These two protein chains interact to form a complex.

Sequence of chain A:
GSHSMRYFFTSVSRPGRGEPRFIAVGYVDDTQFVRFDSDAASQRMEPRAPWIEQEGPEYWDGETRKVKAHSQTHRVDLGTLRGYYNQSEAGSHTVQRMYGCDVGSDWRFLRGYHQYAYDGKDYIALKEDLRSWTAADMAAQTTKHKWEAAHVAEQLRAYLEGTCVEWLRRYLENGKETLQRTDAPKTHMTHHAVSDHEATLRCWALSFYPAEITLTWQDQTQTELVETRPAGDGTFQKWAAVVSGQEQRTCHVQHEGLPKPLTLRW

Contacts between the two chains:
Residue H94 in chain A interacts with residue L2 in chain B (closest heavy-atom distance 3.9 Å).
Residue Y195 in chain A interacts with residue Y1 in chain B (closest heavy-atom distance 2.8 Å).
Residue Y108 in chain A interacts with residue L9 in chain B (closest heavy-atom distance 2.8 Å).
Residue I148 in chain A contacts residue L9 in chain B (closest heavy-atom distance 4.9 Å).
Residue W171 in chain A contacts residue L9 in chain B (closest heavy-atom distance 3.4 Å).
Residue H94 in chain A is in contact with residue T6 in chain B (closest heavy-atom distance 3.7 Å).
Residue Y140 in chain A interacts with residue L9 in chain B (closest heavy-atom distance 3.6 Å).
Residue Y147 in chain A is in contact with residue L9 in chain B (closest heavy-atom distance 3.9 Å).
Residue F33 in chain A interacts with residue L2 in chain B (closest heavy-atom distance 3.7 Å).
Residue H138 in chain A interacts with residue F7 in chain B (closest heavy-atom distance 4.4 Å).
Residue T97 in chain A is in contact with residue L8 in chain B (closest heavy-atom distance 3.7 Å).
Residue Q179 in chain A interacts with residue Q3 in chain B (closest heavy-atom distance 4.4 Å).
Residue T187 in chain A is in contact with residue Y1 in chain B (closest heavy-atom distance 3.5 Å).
Residue Y31 in chain A contacts residue Y1 in chain B (closest heavy-atom distance 2.7 Å).
Residue K90 in chain A interacts with residue Y1 in chain B (closest heavy-atom distance 3.6 Å).
Residue R121 in chain A interacts with residue Q3 in chain B (closest heavy-atom distance 4.3 Å).
Residue T166 in chain A contacts residue L9 in chain B (closest heavy-atom distance 5.0 Å).
Residue V91 in chain A is in contact with residue L2 in chain B (closest heavy-atom distance 3.9 Å).
Residue L105 in chain A is in contact with residue L9 in chain B (closest heavy-atom distance 3.7 Å).
Residue V176 in chain A is in contact with residue F7 in chain B (closest heavy-atom distance 3.6 Å).
Residue Y140 in chain A is in contact with residue F7 in chain B (closest heavy-atom distance 3.9 Å).
Residue H94 in chain A is in contact with residue R5 in chain B (closest heavy-atom distance 5.0 Å).
Residue E87 in chain A contacts residue Y1 in chain B (closest heavy-atom distance 3.6 Å).
Residue Y183 in chain A contacts residue Y1 in chain B (closest heavy-atom distance 2.6 Å).
Residue T104 in chain A interacts with residue L9 in chain B (closest heavy-atom distance 3.6 Å).
Residue D101 in chain A contacts residue F7 in chain B (closest heavy-atom distance 4.5 Å).
Residue Y83 in chain A is in contact with residue Y1 in chain B (closest heavy-atom distance 4.0 Å).
Residue D101 in chain A interacts with residue L8 in chain B (closest heavy-atom distance 4.0 Å).
Residue K90 in chain A is in contact with residue L2 in chain B (closest heavy-atom distance 2.7 Å).
Residue K170 in chain A contacts residue L8 in chain B (closest heavy-atom distance 4.5 Å).
Residue W191 in chain A contacts residue Y1 in chain B (closest heavy-atom distance 3.3 Å).
Residue M29 in chain A interacts with residue Y1 in chain B (closest heavy-atom distance 4.0 Å).
Residue L180 in chain A is in contact with residue Q3 in chain B (closest heavy-atom distance 3.7 Å).
Residue T97 in chain A contacts residue F7 in chain B (closest heavy-atom distance 3.8 Å).
Residue M69 in chain A interacts with residue L2 in chain B (closest heavy-atom distance 3.3 Å).
Residue E87 in chain A contacts residue L2 in chain B (closest heavy-atom distance 3.1 Å).
Residue T167 in chain A interacts with residue L9 in chain B (closest heavy-atom distance 2.7 Å).
Residue Y31 in chain A is in contact with residue L2 in chain B (closest heavy-atom distance 3.5 Å).
Residue V100 in chain A interacts with residue L8 in chain B (closest heavy-atom distance 4.2 Å).
Residue Y123 in chain A contacts residue Q3 in chain B (closest heavy-atom distance 2.9 Å).
Residue Y123 in chain A interacts with residue L2 in chain B (closest heavy-atom distance 3.3 Å).
Residue K170 in chain A is in contact with residue L9 in chain B (closest heavy-atom distance 3.8 Å).
Residue Y183 in chain A interacts with residue P4 in chain B (closest heavy-atom distance 4.5 Å).
Residue Q179 in chain A interacts with residue F7 in chain B (closest heavy-atom distance 4.7 Å).
Residue T97 in chain A contacts residue T6 in chain B (closest heavy-atom distance 2.9 Å).
Residue K90 in chain A contacts residue Q3 in chain B (closest heavy-atom distance 4.0 Å).
Residue R121 in chain A is in contact with residue T6 in chain B (closest heavy-atom distance 4.5 Å).
Residue L180 in chain A contacts residue F7 in chain B (closest heavy-atom distance 4.1 Å).
Residue Y183 in chain A contacts residue Q3 in chain B (closest heavy-atom distance 3.5 Å).
Residue A93 in chain A contacts residue T6 in chain B (closest heavy-atom distance 4.2 Å).
Residue Y183 in chain A contacts residue L2 in chain B (closest heavy-atom distance 3.8 Å).
Residue Q179 in chain A is in contact with residue R5 in chain B (closest heavy-atom distance 2.8 Å).
Residue F57 in chain A contacts residue Y1 in chain B (closest heavy-atom distance 4.6 Å).
Residue D101 in chain A is in contact with residue L9 in chain B (closest heavy-atom distance 3.3 Å).
Residue H138 in chain A is in contact with residue Q3 in chain B (closest heavy-atom distance 4.2 Å).
Residue K90 in chain A contacts residue P4 in chain B (closest heavy-atom distance 3.7 Å).
Residue H94 in chain A contacts residue Q3 in chain B (closest heavy-atom distance 3.1 Å).
Residue W171 in chain A is in contact with residue L8 in chain B (closest heavy-atom distance 2.9 Å).
Residue R121 in chain A contacts residue F7 in chain B (closest heavy-atom distance 4.7 Å).
Residue W171 in chain A interacts with residue F7 in chain B (closest heavy-atom distance 3.8 Å).

Sequence of chain B:
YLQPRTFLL